Interface contacts:
Residue N64 in chain B interacts with residue N183 in chain A (closest heavy-atom distance 2.5 Å).
Residue N183 in chain B contacts residue N64 in chain A (closest heavy-atom distance 2.5 Å).
Residue D65 in chain B is in contact with residue N183 in chain A (closest heavy-atom distance 3.0 Å).
Residue N183 in chain B is in contact with residue D65 in chain A (closest heavy-atom distance 3.0 Å).

These two protein chains interact to form a complex.

Sequence of chain A:
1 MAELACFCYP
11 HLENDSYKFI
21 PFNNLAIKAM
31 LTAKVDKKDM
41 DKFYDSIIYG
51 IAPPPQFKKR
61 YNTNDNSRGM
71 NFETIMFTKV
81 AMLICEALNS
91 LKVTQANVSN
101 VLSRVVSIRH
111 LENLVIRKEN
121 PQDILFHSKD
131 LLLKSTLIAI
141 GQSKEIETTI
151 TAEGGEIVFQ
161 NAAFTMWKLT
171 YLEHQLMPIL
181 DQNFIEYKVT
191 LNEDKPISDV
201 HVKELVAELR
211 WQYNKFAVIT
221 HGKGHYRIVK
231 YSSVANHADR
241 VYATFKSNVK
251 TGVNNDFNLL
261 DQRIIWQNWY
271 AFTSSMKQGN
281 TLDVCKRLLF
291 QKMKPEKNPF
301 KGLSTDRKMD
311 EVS

Sequence of chain B:
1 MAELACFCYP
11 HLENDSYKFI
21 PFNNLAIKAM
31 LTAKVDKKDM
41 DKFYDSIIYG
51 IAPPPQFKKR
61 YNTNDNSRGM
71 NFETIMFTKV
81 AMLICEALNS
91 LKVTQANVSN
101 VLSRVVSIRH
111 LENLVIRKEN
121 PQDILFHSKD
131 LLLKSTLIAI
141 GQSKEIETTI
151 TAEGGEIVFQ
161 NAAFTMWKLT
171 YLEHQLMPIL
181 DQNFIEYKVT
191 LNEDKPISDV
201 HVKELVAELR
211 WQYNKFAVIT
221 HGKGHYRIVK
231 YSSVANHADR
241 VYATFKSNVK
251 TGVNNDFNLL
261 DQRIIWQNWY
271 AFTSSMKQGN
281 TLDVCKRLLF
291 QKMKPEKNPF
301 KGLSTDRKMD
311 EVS